Interface contacts:
Residue M435 in the second protein interacts with residue F350 in the first protein (closest heavy-atom distance 3.6 Å).
Residue N433 in the second protein contacts residue K347 in the first protein (closest heavy-atom distance 3.5 Å).
Residue E441 in the second protein contacts residue G448 in the first protein (closest heavy-atom distance 3.3 Å).
Residue E441 in the second protein interacts with residue I450 in the first protein (closest heavy-atom distance 2.7 Å).
Residue L391 in the second protein contacts residue Y430 in the first protein (closest heavy-atom distance 3.4 Å).
Residue N433 in the second protein interacts with residue E345 in the first protein (closest heavy-atom distance 3.1 Å).
Residue N381 in the second protein contacts residue E426 in the first protein (closest heavy-atom distance 2.8 Å).
Residue K347 in the second protein is in contact with residue E436 in the first protein (closest heavy-atom distance 3.3 Å).
Residue N348 in the second protein interacts with residue N434 in the first protein (closest heavy-atom distance 3.1 Å).
Residue I442 in the second protein interacts with residue I442 in the first protein (closest heavy-atom distance 3.3 Å).
Residue E345 in the second protein is in contact with residue N433 in the first protein (closest heavy-atom distance 3.1 Å).
Residue Q443 in the second protein contacts residue I442 in the first protein (closest heavy-atom distance 3.6 Å).
Residue N434 in the second protein is in contact with residue L346 in the first protein (closest heavy-atom distance 2.8 Å).
Residue Y430 in the second protein contacts residue L391 in the first protein (closest heavy-atom distance 3.4 Å).
Residue E441 in the second protein contacts residue L449 in the first protein (closest heavy-atom distance 3.2 Å).
Residue I387 in the second protein interacts with residue Y430 in the first protein (closest heavy-atom distance 3.3 Å).
Residue N434 in the second protein is in contact with residue G349 in the first protein (closest heavy-atom distance 3.3 Å).
Residue P344 in the second protein is in contact with residue N434 in the first protein (closest heavy-atom distance 3.2 Å).
Residue I431 in the second protein is in contact with residue L391 in the first protein (closest heavy-atom distance 3.5 Å).
Residue M394 in the second protein is in contact with residue M394 in the first protein (closest heavy-atom distance 2.9 Å).
Residue F350 in the second protein contacts residue M435 in the first protein (closest heavy-atom distance 3.6 Å).
Residue N434 in the second protein interacts with residue P344 in the first protein (closest heavy-atom distance 3.2 Å).
Residue F383 in the second protein interacts with residue L423 in the first protein (closest heavy-atom distance 3.4 Å).
Residue S437 in the second protein is in contact with residue N348 in the first protein (closest heavy-atom distance 2.8 Å).
Residue I442 in the second protein interacts with residue Q443 in the first protein (closest heavy-atom distance 3.6 Å).
Residue Y430 in the second protein interacts with residue I387 in the first protein (closest heavy-atom distance 3.3 Å).
Residue N434 in the second protein contacts residue N348 in the first protein (closest heavy-atom distance 3.1 Å).
Residue L346 in the second protein contacts residue N434 in the first protein (closest heavy-atom distance 2.8 Å).
Residue N434 in the second protein interacts with residue F350 in the first protein (closest heavy-atom distance 3.1 Å).
Residue E441 in the second protein is in contact with residue K445 in the first protein (closest heavy-atom distance 2.7 Å).
Residue K347 in the second protein is in contact with residue N433 in the first protein (closest heavy-atom distance 3.5 Å).
Residue E426 in the second protein contacts residue N381 in the first protein (closest heavy-atom distance 2.8 Å).
Residue E436 in the second protein interacts with residue K347 in the first protein (closest heavy-atom distance 3.3 Å).
Residue Q388 in the second protein interacts with residue Y430 in the first protein (closest heavy-atom distance 3.4 Å).
Residue F383 in the second protein interacts with residue H386 in the first protein (closest heavy-atom distance 3.4 Å).
Residue N348 in the second protein contacts residue S437 in the first protein (closest heavy-atom distance 2.8 Å).
Residue Q443 in the second protein contacts residue Q443 in the first protein (closest heavy-atom distance 2.9 Å).
Residue L391 in the second protein interacts with residue I431 in the first protein (closest heavy-atom distance 3.5 Å).
Residue P344 in the second protein is in contact with residue Y430 in the first protein (closest heavy-atom distance 3.1 Å).
Residue I387 in the second protein is in contact with residue I431 in the first protein (closest heavy-atom distance 3.5 Å).
Residue L351 in the second protein contacts residue I438 in the first protein (closest heavy-atom distance 3.5 Å).
Residue E441 in the second protein is in contact with residue F444 in the first protein (closest heavy-atom distance 3.4 Å).
Residue G448 in the second protein is in contact with residue E441 in the first protein (closest heavy-atom distance 3.3 Å).
Residue H386 in the second protein interacts with residue F383 in the first protein (closest heavy-atom distance 3.4 Å).
Residue L449 in the second protein interacts with residue E441 in the first protein (closest heavy-atom distance 3.2 Å).
Residue K445 in the second protein is in contact with residue E440 in the first protein (closest heavy-atom distance 3.4 Å).
Residue I438 in the second protein contacts residue L351 in the first protein (closest heavy-atom distance 3.5 Å).
Residue Y430 in the second protein interacts with residue Q388 in the first protein (closest heavy-atom distance 3.4 Å).
Residue E440 in the second protein is in contact with residue K445 in the first protein (closest heavy-atom distance 3.4 Å).
Residue N348 in the second protein interacts with residue N433 in the first protein (closest heavy-atom distance 3.1 Å).
Residue G349 in the second protein interacts with residue N434 in the first protein (closest heavy-atom distance 3.3 Å).
Residue I431 in the second protein is in contact with residue I387 in the first protein (closest heavy-atom distance 3.5 Å).
Residue F444 in the second protein is in contact with residue E441 in the first protein (closest heavy-atom distance 3.4 Å).
Residue F350 in the second protein contacts residue N434 in the first protein (closest heavy-atom distance 3.1 Å).
Residue N433 in the second protein is in contact with residue N348 in the first protein (closest heavy-atom distance 3.1 Å).
Residue L423 in the second protein interacts with residue F383 in the first protein (closest heavy-atom distance 3.4 Å).
Residue I450 in the second protein contacts residue E441 in the first protein (closest heavy-atom distance 2.7 Å).
Residue K445 in the second protein is in contact with residue E441 in the first protein (closest heavy-atom distance 2.7 Å).
Residue F383 in the second protein interacts with residue F383 in the first protein (closest heavy-atom distance 3.3 Å).
Residue Y430 in the second protein contacts residue P344 in the first protein (closest heavy-atom distance 3.1 Å).

These two protein chains interact to form a complex.

Sequence of the first protein:
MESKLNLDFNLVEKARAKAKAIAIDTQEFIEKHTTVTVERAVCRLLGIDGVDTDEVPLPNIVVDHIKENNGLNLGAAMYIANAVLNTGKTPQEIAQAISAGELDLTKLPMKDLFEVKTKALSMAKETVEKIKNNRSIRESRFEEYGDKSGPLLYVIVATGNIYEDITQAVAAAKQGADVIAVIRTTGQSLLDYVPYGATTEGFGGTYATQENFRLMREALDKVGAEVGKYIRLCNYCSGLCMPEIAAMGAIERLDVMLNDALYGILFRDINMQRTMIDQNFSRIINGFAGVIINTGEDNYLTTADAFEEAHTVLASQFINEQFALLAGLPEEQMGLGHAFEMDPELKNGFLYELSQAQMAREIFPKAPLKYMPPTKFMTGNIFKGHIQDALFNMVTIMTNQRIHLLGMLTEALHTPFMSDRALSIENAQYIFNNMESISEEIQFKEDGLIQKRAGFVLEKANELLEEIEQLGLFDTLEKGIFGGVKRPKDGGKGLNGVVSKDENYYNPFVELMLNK

Sequence of the second protein:
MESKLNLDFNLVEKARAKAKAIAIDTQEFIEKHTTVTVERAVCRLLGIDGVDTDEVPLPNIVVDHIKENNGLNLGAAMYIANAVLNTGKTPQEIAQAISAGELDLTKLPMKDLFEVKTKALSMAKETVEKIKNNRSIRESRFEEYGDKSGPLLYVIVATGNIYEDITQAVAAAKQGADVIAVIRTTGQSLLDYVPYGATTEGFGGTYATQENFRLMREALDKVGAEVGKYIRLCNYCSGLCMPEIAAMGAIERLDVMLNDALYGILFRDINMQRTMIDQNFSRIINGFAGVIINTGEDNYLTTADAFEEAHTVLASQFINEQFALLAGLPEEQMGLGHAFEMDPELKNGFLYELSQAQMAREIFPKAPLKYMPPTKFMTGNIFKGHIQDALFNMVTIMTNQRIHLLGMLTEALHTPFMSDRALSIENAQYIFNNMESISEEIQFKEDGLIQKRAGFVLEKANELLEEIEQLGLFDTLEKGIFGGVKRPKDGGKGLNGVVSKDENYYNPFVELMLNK